Sequence of the first protein:
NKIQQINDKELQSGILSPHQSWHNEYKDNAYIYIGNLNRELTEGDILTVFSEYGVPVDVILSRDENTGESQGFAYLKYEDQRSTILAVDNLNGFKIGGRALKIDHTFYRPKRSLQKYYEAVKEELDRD

This data describes a binding interaction between two proteins.

Sequence of the second protein:
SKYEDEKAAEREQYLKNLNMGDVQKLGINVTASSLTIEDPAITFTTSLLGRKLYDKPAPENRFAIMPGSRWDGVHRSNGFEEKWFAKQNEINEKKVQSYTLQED

Residue-level contacts at the interface:
Residue N93 in the first protein interacts with residue N239 in the second protein (closest heavy-atom distance 3.5 Å).
Residue N91 in the first protein is in contact with residue F241 in the second protein (closest heavy-atom distance 3.4 Å).
Residue V50 in the first protein interacts with residue R237 in the second protein (closest heavy-atom distance 3.2 Å).
Residue N91 in the first protein contacts residue N239 in the second protein (closest heavy-atom distance 2.6 Å).
Residue E53 in the first protein is in contact with residue V235 in the second protein (closest heavy-atom distance 3.5 Å).
Residue D29 in the first protein interacts with residue M164 in the second protein (closest heavy-atom distance 3.4 Å).
Residue D81 in the first protein is in contact with residue Q168 in the second protein (closest heavy-atom distance 3.4 Å).
Residue R83 in the first protein interacts with residue F224 in the second protein (closest heavy-atom distance 3.0 Å).
Residue A31 in the first protein interacts with residue N163 in the second protein (closest heavy-atom distance 3.5 Å).
Residue L17 in the first protein interacts with residue W245 in the second protein (closest heavy-atom distance 3.8 Å).
Residue E80 in the first protein interacts with residue L210 in the second protein (closest heavy-atom distance 3.2 Å).
Residue P57 in the first protein interacts with residue R231 in the second protein (closest heavy-atom distance 3.2 Å).
Residue K78 in the first protein contacts residue M164 in the second protein (closest heavy-atom distance 3.9 Å).
Residue D29 in the first protein interacts with residue N163 in the second protein (closest heavy-atom distance 3.5 Å).
Residue L92 in the first protein contacts residue R237 in the second protein (closest heavy-atom distance 3.4 Å).
Residue E80 in the first protein is in contact with residue V167 in the second protein (closest heavy-atom distance 3.3 Å).
Residue S52 in the first protein is in contact with residue P228 in the second protein (closest heavy-atom distance 3.0 Å).
Residue Q5 in the first protein is in contact with residue N239 in the second protein (closest heavy-atom distance 2.8 Å).
Residue Q82 in the first protein interacts with residue Q168 in the second protein (closest heavy-atom distance 2.8 Å).
Residue L12 in the first protein interacts with residue K248 in the second protein (closest heavy-atom distance 3.5 Å).
Residue D9 in the first protein interacts with residue K244 in the second protein (closest heavy-atom distance 3.2 Å).
Residue N91 in the first protein is in contact with residue E242 in the second protein (closest heavy-atom distance 3.1 Å).
Residue K78 in the first protein contacts residue L162 in the second protein (closest heavy-atom distance 2.4 Å).
Residue D81 in the first protein interacts with residue V167 in the second protein (closest heavy-atom distance 3.1 Å).
Residue E53 in the first protein interacts with residue H236 in the second protein (closest heavy-atom distance 3.6 Å).
Residue S52 in the first protein is in contact with residue W232 in the second protein (closest heavy-atom distance 3.0 Å).
Residue G55 in the first protein contacts residue G229 in the second protein (closest heavy-atom distance 3.2 Å).
Residue N91 in the first protein is in contact with residue S238 in the second protein (closest heavy-atom distance 3.5 Å).
Residue T49 in the first protein contacts residue D233 in the second protein (closest heavy-atom distance 3.2 Å).
Residue V58 in the first protein contacts residue R212 in the second protein (closest heavy-atom distance 3.1 Å).
Residue Y54 in the first protein interacts with residue R237 in the second protein (closest heavy-atom distance 2.6 Å).
Residue F95 in the first protein is in contact with residue R237 in the second protein (closest heavy-atom distance 3.6 Å).
Residue D90 in the first protein is in contact with residue F241 in the second protein (closest heavy-atom distance 2.6 Å).
Residue T49 in the first protein is in contact with residue W232 in the second protein (closest heavy-atom distance 3.7 Å).
Residue P111 in the first protein is in contact with residue L162 in the second protein (closest heavy-atom distance 3.7 Å).
Residue S52 in the first protein contacts residue G229 in the second protein (closest heavy-atom distance 3.0 Å).
Residue S52 in the first protein interacts with residue R231 in the second protein (closest heavy-atom distance 2.7 Å).
Residue F51 in the first protein interacts with residue R231 in the second protein (closest heavy-atom distance 3.2 Å).
Residue E80 in the first protein contacts residue G165 in the second protein (closest heavy-atom distance 3.8 Å).
Residue F108 in the first protein contacts residue N163 in the second protein (closest heavy-atom distance 3.1 Å).
Residue R83 in the first protein interacts with residue V174 in the second protein (closest heavy-atom distance 3.8 Å).
Residue Y54 in the first protein is in contact with residue I226 in the second protein (closest heavy-atom distance 3.9 Å).
Residue E53 in the first protein is in contact with residue R237 in the second protein (closest heavy-atom distance 3.2 Å).
Residue D129 in the first protein is in contact with residue K213 in the second protein (closest heavy-atom distance 3.7 Å).
Residue E53 in the first protein contacts residue P228 in the second protein (closest heavy-atom distance 3.7 Å).
Residue V56 in the first protein interacts with residue R212 in the second protein (closest heavy-atom distance 3.5 Å).
Residue L87 in the first protein contacts residue N222 in the second protein (closest heavy-atom distance 3.1 Å).
Residue Y32 in the first protein interacts with residue N163 in the second protein (closest heavy-atom distance 3.1 Å).
Residue V58 in the first protein interacts with residue D166 in the second protein (closest heavy-atom distance 3.5 Å).
Residue Y32 in the first protein interacts with residue L162 in the second protein (closest heavy-atom distance 3.0 Å).
Residue E80 in the first protein is in contact with residue D166 in the second protein (closest heavy-atom distance 3.0 Å).
Residue T49 in the first protein is in contact with residue R231 in the second protein (closest heavy-atom distance 2.9 Å).
Residue N8 in the first protein interacts with residue F241 in the second protein (closest heavy-atom distance 3.5 Å).
Residue D90 in the first protein interacts with residue R223 in the second protein (closest heavy-atom distance 2.6 Å).
Residue L17 in the first protein is in contact with residue Q249 in the second protein (closest heavy-atom distance 2.9 Å).
Residue L87 in the first protein is in contact with residue E242 in the second protein (closest heavy-atom distance 3.4 Å).
Residue Y109 in the first protein interacts with residue N163 in the second protein (closest heavy-atom distance 3.1 Å).
Residue L48 in the first protein contacts residue R231 in the second protein (closest heavy-atom distance 1.9 Å).
Residue Y54 in the first protein interacts with residue S238 in the second protein (closest heavy-atom distance 3.5 Å).
Residue E53 in the first protein interacts with residue W232 in the second protein (closest heavy-atom distance 3.1 Å).